Sequence of protein 2:
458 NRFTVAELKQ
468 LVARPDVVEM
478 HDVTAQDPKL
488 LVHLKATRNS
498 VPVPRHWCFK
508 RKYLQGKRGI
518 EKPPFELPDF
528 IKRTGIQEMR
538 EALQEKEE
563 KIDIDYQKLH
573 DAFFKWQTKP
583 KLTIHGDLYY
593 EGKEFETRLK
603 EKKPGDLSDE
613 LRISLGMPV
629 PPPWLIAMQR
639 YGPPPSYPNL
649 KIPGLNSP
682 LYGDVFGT

These two protein chains interact to form a complex.

Sequence of protein 1:
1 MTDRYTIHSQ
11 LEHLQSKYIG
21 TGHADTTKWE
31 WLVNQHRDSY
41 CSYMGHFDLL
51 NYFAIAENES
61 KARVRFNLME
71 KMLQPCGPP

Residue-level contacts at the interface:
Residue Q483 in protein 2 interacts with residue K28 in protein 1 (closest heavy-atom distance 3.8 Å).
Residue D484 in protein 2 contacts residue K28 in protein 1 (closest heavy-atom distance 3.5 Å).
Residue Q483 in protein 2 interacts with residue T27 in protein 1 (closest heavy-atom distance 4.7 Å).